Sequence of protein 1:
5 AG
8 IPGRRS

Residue-level contacts at the interface:
Residue E19 in protein 2 is in contact with residue R12 in protein 1 (closest heavy-atom distance 3.5 Å).
Residue V51 in protein 2 is in contact with residue S13 in protein 1 (closest heavy-atom distance 3.6 Å).
Residue N47 in protein 2 contacts residue S13 in protein 1 (closest heavy-atom distance 3.6 Å).
Residue K54 in protein 2 contacts residue P9 in protein 1 (closest heavy-atom distance 4.4 Å).
Residue K54 in protein 2 interacts with residue I8 in protein 1 (closest heavy-atom distance 3.6 Å).
Residue E19 in protein 2 is in contact with residue R11 in protein 1 (closest heavy-atom distance 4.5 Å).
Residue N231 in protein 2 contacts residue A5 in protein 1 (closest heavy-atom distance 3.6 Å).
Residue K54 in protein 2 contacts residue G10 in protein 1 (closest heavy-atom distance 3.9 Å).
Residue V183 in protein 2 contacts residue G6 in protein 1 (closest heavy-atom distance 3.5 Å).
Residue L179 in protein 2 contacts residue I8 in protein 1 (closest heavy-atom distance 3.6 Å).
Residue Y24 in protein 2 contacts residue R11 in protein 1 (closest heavy-atom distance 4.2 Å).
Residue V183 in protein 2 interacts with residue A5 in protein 1 (closest heavy-atom distance 4.6 Å).
Residue N231 in protein 2 interacts with residue G6 in protein 1 (closest heavy-atom distance 2.9 Å).
Residue W235 in protein 2 is in contact with residue A5 in protein 1 (closest heavy-atom distance 3.5 Å).
Residue E19 in protein 2 contacts residue S13 in protein 1 (closest heavy-atom distance 2.6 Å).
Residue L48 in protein 2 contacts residue S13 in protein 1 (closest heavy-atom distance 3.4 Å).
Residue G176 in protein 2 interacts with residue I8 in protein 1 (closest heavy-atom distance 4.2 Å).
Residue V51 in protein 2 is in contact with residue G10 in protein 1 (closest heavy-atom distance 3.7 Å).
Residue N55 in protein 2 contacts residue G10 in protein 1 (closest heavy-atom distance 3.5 Å).
Residue L227 in protein 2 contacts residue I8 in protein 1 (closest heavy-atom distance 4.0 Å).
Residue V51 in protein 2 is in contact with residue R12 in protein 1 (closest heavy-atom distance 3.8 Å).
Residue L227 in protein 2 contacts residue P9 in protein 1 (closest heavy-atom distance 3.7 Å).
Residue N55 in protein 2 contacts residue R11 in protein 1 (closest heavy-atom distance 3.2 Å).
Residue N180 in protein 2 contacts residue I8 in protein 1 (closest heavy-atom distance 2.8 Å).
Residue L179 in protein 2 interacts with residue G6 in protein 1 (closest heavy-atom distance 3.8 Å).
Residue K127 in protein 2 interacts with residue I8 in protein 1 (closest heavy-atom distance 3.3 Å).
Residue L234 in protein 2 contacts residue A5 in protein 1 (closest heavy-atom distance 3.3 Å).
Residue V51 in protein 2 interacts with residue R11 in protein 1 (closest heavy-atom distance 3.5 Å).
Residue I224 in protein 2 contacts residue I8 in protein 1 (closest heavy-atom distance 4.0 Å).
Residue E187 in protein 2 interacts with residue A5 in protein 1 (closest heavy-atom distance 3.2 Å).

This data describes a binding interaction between two proteins.

Sequence of protein 2:
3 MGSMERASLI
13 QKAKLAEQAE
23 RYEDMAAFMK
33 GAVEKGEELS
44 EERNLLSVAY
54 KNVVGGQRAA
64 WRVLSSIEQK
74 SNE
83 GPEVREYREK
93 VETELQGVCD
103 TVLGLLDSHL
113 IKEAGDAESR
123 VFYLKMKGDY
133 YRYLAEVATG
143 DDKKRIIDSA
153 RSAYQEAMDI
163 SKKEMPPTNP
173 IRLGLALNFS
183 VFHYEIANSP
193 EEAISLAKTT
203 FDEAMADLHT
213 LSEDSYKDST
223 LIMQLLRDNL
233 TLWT